Sequence of the first protein:
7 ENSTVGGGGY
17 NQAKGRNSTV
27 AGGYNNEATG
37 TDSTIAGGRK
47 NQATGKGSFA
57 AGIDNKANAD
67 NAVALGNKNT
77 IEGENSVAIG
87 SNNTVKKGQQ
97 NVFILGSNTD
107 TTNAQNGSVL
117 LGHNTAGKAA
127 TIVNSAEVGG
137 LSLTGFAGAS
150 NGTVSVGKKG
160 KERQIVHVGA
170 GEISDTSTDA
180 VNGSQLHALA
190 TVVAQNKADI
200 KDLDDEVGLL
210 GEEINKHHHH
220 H

The following describes two proteins that form a bound complex.

Residue-level contacts at the interface:
Residue G144 in the first protein interacts with residue G168 in the second protein (closest heavy-atom distance 3.1 Å).
Residue S173 in the first protein contacts residue H186 in the second protein (closest heavy-atom distance 3.3 Å).
Residue R162 in the first protein contacts residue N150 in the second protein (closest heavy-atom distance 3.4 Å).
Residue Y30 in the first protein is in contact with residue N23 in the second protein (closest heavy-atom distance 3.4 Å).
Residue A143 in the first protein contacts residue N181 in the second protein (closest heavy-atom distance 3.1 Å).
Residue H166 in the first protein interacts with residue G156 in the second protein (closest heavy-atom distance 3.3 Å).
Residue A143 in the first protein is in contact with residue A169 in the second protein (closest heavy-atom distance 3.4 Å).
Residue S173 in the first protein is in contact with residue S183 in the second protein (closest heavy-atom distance 3.2 Å).
Residue T177 in the first protein contacts residue H166 in the second protein (closest heavy-atom distance 3.4 Å).
Residue G44 in the first protein is in contact with residue T40 in the second protein (closest heavy-atom distance 3.1 Å).
Residue I164 in the first protein is in contact with residue V153 in the second protein (closest heavy-atom distance 3.3 Å).
Residue E171 in the first protein contacts residue G182 in the second protein (closest heavy-atom distance 3.3 Å).
Residue V180 in the first protein contacts residue V180 in the second protein (closest heavy-atom distance 3.1 Å).
Residue N73 in the first protein contacts residue N67 in the second protein (closest heavy-atom distance 3.0 Å).
Residue Q163 in the first protein contacts residue V153 in the second protein (closest heavy-atom distance 3.0 Å).
Residue G29 in the first protein interacts with residue N23 in the second protein (closest heavy-atom distance 3.5 Å).
Residue R162 in the first protein contacts residue G113 in the second protein (closest heavy-atom distance 2.9 Å).
Residue V165 in the first protein contacts residue V155 in the second protein (closest heavy-atom distance 3.1 Å).
Residue G43 in the first protein is in contact with residue T40 in the second protein (closest heavy-atom distance 3.2 Å).
Residue T177 in the first protein interacts with residue V167 in the second protein (closest heavy-atom distance 2.4 Å).
Residue G144 in the first protein interacts with residue A169 in the second protein (closest heavy-atom distance 3.3 Å).
Residue V165 in the first protein interacts with residue V153 in the second protein (closest heavy-atom distance 3.0 Å).
Residue H166 in the first protein contacts residue V155 in the second protein (closest heavy-atom distance 3.2 Å).
Residue S176 in the first protein contacts residue N181 in the second protein (closest heavy-atom distance 3.5 Å).
Residue A143 in the first protein interacts with residue S183 in the second protein (closest heavy-atom distance 3.0 Å).
Residue H166 in the first protein contacts residue R162 in the second protein (closest heavy-atom distance 3.1 Å).
Residue A179 in the first protein contacts residue I164 in the second protein (closest heavy-atom distance 2.9 Å).
Residue G15 in the first protein contacts residue N8 in the second protein (closest heavy-atom distance 3.5 Å).
Residue H166 in the first protein contacts residue S154 in the second protein (closest heavy-atom distance 3.4 Å).
Residue R45 in the first protein contacts residue D38 in the second protein (closest heavy-atom distance 2.5 Å).
Residue G12 in the first protein is in contact with residue T10 in the second protein (closest heavy-atom distance 3.5 Å).
Residue H166 in the first protein contacts residue K157 in the second protein (closest heavy-atom distance 3.4 Å).
Residue G29 in the first protein is in contact with residue T25 in the second protein (closest heavy-atom distance 3.1 Å).
Residue I59 in the first protein contacts residue D38 in the second protein (closest heavy-atom distance 3.5 Å).
Residue G13 in the first protein is in contact with residue T10 in the second protein (closest heavy-atom distance 3.3 Å).
Residue G28 in the first protein is in contact with residue T25 in the second protein (closest heavy-atom distance 3.5 Å).
Residue D178 in the first protein interacts with residue G182 in the second protein (closest heavy-atom distance 2.8 Å).
Residue S176 in the first protein interacts with residue S183 in the second protein (closest heavy-atom distance 3.2 Å).
Residue V167 in the first protein contacts residue R162 in the second protein (closest heavy-atom distance 3.4 Å).
Residue H216 in the first protein is in contact with residue H217 in the second protein (closest heavy-atom distance 3.1 Å).
Residue A169 in the first protein contacts residue Q163 in the second protein (closest heavy-atom distance 2.7 Å).
Residue D178 in the first protein interacts with residue I164 in the second protein (closest heavy-atom distance 3.3 Å).
Residue H166 in the first protein is in contact with residue E161 in the second protein (closest heavy-atom distance 3.3 Å).
Residue Q163 in the first protein is in contact with residue T127 in the second protein (closest heavy-atom distance 2.8 Å).
Residue V129 in the first protein interacts with residue A169 in the second protein (closest heavy-atom distance 3.3 Å).
Residue H216 in the first protein contacts residue H220 in the second protein (closest heavy-atom distance 3.0 Å).
Residue G102 in the first protein interacts with residue F99 in the second protein (closest heavy-atom distance 3.5 Å).
Residue I213 in the first protein contacts residue I213 in the second protein (closest heavy-atom distance 3.4 Å).
Residue F142 in the first protein contacts residue Q184 in the second protein (closest heavy-atom distance 3.5 Å).
Residue E161 in the first protein is in contact with residue G144 in the second protein (closest heavy-atom distance 3.5 Å).
Residue H166 in the first protein interacts with residue K158 in the second protein (closest heavy-atom distance 3.4 Å).
Residue N195 in the first protein contacts residue V192 in the second protein (closest heavy-atom distance 3.3 Å).
Residue H216 in the first protein is in contact with residue H216 in the second protein (closest heavy-atom distance 3.0 Å).
Residue H220 in the first protein interacts with residue H220 in the second protein (closest heavy-atom distance 2.9 Å).
Residue G168 in the first protein interacts with residue R162 in the second protein (closest heavy-atom distance 2.7 Å).
Residue S103 in the first protein is in contact with residue F99 in the second protein (closest heavy-atom distance 3.4 Å).
Residue N195 in the first protein contacts residue K196 in the second protein (closest heavy-atom distance 3.5 Å).
Residue G14 in the first protein is in contact with residue T10 in the second protein (closest heavy-atom distance 3.1 Å).
Residue S103 in the first protein interacts with residue N97 in the second protein (closest heavy-atom distance 3.0 Å).
Residue D178 in the first protein is in contact with residue N181 in the second protein (closest heavy-atom distance 3.0 Å).

Sequence of the second protein:
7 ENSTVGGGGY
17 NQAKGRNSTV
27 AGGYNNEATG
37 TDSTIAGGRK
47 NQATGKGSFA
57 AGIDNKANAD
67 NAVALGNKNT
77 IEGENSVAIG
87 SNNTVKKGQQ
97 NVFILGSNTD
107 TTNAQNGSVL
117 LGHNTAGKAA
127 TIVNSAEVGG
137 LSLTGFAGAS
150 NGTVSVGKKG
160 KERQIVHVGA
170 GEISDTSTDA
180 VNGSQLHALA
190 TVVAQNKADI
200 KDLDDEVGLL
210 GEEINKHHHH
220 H